Contacts between the two chains:
Residue D56 in chain A is in contact with residue H34 in chain B (closest heavy-atom distance 4.4 Å).
Residue S63 in chain A contacts residue F81 in chain B (closest heavy-atom distance 4.2 Å).
Residue G57 in chain A interacts with residue H34 in chain B (closest heavy-atom distance 3.7 Å).

This data describes a binding interaction between two proteins.

Sequence of chain B:
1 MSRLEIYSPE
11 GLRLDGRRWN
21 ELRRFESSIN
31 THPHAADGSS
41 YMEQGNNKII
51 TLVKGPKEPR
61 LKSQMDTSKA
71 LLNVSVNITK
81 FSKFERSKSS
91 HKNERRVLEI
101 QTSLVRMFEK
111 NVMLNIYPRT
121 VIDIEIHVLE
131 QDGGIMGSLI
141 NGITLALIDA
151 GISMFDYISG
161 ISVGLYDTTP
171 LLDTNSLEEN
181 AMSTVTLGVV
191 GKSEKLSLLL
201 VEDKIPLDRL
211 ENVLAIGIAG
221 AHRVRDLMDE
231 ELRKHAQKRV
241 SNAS

Sequence of chain A:
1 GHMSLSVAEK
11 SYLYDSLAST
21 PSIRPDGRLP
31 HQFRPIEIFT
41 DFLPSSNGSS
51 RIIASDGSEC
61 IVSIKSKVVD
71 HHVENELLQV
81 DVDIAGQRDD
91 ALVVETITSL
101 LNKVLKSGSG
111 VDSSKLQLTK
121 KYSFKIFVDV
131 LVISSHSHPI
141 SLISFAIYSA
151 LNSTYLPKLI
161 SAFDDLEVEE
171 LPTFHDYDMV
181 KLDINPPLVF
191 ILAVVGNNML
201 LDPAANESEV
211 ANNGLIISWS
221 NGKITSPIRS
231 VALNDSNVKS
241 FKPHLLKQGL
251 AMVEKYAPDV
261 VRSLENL